Contacts between the two chains:
Residue L1504 in the second protein interacts with residue N61 in the first protein (closest heavy-atom distance 4.6 Å).

Sequence of the second protein:
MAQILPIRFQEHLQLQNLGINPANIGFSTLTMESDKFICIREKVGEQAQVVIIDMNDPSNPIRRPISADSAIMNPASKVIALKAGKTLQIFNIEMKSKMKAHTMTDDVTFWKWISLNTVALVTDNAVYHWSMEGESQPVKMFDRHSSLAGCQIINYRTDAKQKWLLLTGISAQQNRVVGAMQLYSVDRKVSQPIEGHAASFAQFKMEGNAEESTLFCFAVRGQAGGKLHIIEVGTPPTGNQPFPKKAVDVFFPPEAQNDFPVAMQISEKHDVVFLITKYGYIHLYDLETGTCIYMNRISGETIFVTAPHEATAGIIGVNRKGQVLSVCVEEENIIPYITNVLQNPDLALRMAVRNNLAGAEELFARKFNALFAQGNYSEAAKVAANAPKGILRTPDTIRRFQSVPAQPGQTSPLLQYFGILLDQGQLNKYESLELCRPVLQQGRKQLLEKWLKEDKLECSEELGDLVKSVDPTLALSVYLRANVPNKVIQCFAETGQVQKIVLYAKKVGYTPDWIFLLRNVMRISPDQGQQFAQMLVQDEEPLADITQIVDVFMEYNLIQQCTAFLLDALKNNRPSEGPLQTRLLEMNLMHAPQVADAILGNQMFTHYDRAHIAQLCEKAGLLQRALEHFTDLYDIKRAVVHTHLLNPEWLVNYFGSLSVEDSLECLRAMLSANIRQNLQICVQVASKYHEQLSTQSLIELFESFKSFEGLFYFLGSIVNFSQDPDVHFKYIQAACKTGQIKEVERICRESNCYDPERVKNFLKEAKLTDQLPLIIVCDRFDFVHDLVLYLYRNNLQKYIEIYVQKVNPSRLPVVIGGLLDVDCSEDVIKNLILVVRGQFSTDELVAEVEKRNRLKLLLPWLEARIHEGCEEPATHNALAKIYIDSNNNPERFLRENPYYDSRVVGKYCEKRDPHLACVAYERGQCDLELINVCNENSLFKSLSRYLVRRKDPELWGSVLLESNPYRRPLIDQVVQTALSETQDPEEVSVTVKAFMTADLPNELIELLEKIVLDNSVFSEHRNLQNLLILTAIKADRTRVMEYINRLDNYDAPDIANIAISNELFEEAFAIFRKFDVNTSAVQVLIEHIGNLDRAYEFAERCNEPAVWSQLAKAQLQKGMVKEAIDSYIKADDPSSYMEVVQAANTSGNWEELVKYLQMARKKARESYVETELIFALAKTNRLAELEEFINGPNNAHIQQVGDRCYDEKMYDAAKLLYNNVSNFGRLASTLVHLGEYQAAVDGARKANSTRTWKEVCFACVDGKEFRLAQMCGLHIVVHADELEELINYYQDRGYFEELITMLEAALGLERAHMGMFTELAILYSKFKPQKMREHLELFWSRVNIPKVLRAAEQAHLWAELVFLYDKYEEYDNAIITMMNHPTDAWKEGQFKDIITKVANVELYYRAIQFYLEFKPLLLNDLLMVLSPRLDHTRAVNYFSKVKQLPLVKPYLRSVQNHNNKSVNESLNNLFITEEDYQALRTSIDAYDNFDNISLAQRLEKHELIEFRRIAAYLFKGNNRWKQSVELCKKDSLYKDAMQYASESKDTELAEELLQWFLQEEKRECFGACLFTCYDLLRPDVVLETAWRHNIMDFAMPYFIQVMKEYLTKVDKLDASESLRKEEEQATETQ

These two protein chains interact to form a complex.

Sequence of the first protein:
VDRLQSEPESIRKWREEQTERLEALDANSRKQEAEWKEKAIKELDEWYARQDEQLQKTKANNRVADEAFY